The following describes two proteins that form a bound complex.

Residue-level contacts at the interface:
Residue E129 in the second protein contacts residue G76 in the first protein (closest heavy-atom distance 3.3 Å).
Residue L36 in the second protein contacts residue V77 in the first protein (closest heavy-atom distance 4.6 Å).
Residue V80 in the second protein interacts with residue L19 in the first protein (closest heavy-atom distance 3.7 Å).
Residue E129 in the second protein contacts residue G75 in the first protein (closest heavy-atom distance 2.9 Å).
Residue S130 in the second protein is in contact with residue G76 in the first protein (closest heavy-atom distance 4.6 Å).
Residue P83 in the second protein interacts with residue L19 in the first protein (closest heavy-atom distance 4.3 Å).

Sequence of the first protein:
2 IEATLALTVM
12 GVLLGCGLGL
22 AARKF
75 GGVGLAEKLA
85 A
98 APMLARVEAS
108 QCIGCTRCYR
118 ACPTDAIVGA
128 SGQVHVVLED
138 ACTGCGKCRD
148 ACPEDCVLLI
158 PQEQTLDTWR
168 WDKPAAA

Sequence of the second protein:
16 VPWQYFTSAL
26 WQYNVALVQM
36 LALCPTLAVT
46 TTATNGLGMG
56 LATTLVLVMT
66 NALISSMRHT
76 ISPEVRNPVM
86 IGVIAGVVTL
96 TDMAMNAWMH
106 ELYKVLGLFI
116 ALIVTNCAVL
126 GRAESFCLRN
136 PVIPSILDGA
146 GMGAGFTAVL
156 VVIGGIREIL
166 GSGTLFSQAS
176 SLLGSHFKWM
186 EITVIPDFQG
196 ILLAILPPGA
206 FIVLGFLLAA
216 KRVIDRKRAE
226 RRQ